Interface contacts:
Residue S58 in protein 1 is in contact with residue F15 in protein 2 (closest heavy-atom distance 4.4 Å).
Residue C35 in protein 1 contacts residue A14 in protein 2 (closest heavy-atom distance 4.0 Å).
Residue C35 in protein 1 is in contact with residue F15 in protein 2 (closest heavy-atom distance 4.0 Å).
Residue M103 in protein 1 contacts residue G12 in protein 2 (closest heavy-atom distance 3.8 Å).
Residue T106 in protein 1 interacts with residue P11 in protein 2 (closest heavy-atom distance 4.0 Å).
Residue H102 in protein 1 interacts with residue R13 in protein 2 (closest heavy-atom distance 3.7 Å).
Residue C54 in protein 1 is in contact with residue F15 in protein 2 (closest heavy-atom distance 4.2 Å).
Residue Y34 in protein 1 interacts with residue F15 in protein 2 (closest heavy-atom distance 4.8 Å).
Residue H102 in protein 1 contacts residue G12 in protein 2 (closest heavy-atom distance 2.8 Å).
Residue R52 in protein 1 interacts with residue R13 in protein 2 (closest heavy-atom distance 3.7 Å).
Residue H102 in protein 1 contacts residue G10 in protein 2 (closest heavy-atom distance 4.2 Å).
Residue N33 in protein 1 interacts with residue F15 in protein 2 (closest heavy-atom distance 3.6 Å).
Residue E56 in protein 1 is in contact with residue F15 in protein 2 (closest heavy-atom distance 3.6 Å).
Residue R52 in protein 1 interacts with residue A14 in protein 2 (closest heavy-atom distance 3.7 Å).
Residue C54 in protein 1 interacts with residue A14 in protein 2 (closest heavy-atom distance 3.5 Å).
Residue S58 in protein 1 interacts with residue A14 in protein 2 (closest heavy-atom distance 3.8 Å).
Residue H102 in protein 1 contacts residue P11 in protein 2 (closest heavy-atom distance 3.2 Å).
Residue H102 in protein 1 contacts residue F15 in protein 2 (closest heavy-atom distance 3.8 Å).
Residue M103 in protein 1 is in contact with residue F15 in protein 2 (closest heavy-atom distance 3.4 Å).
Residue M103 in protein 1 contacts residue P11 in protein 2 (closest heavy-atom distance 3.4 Å).
Residue Y55 in protein 1 interacts with residue F15 in protein 2 (closest heavy-atom distance 3.4 Å).
Residue H102 in protein 1 interacts with residue A14 in protein 2 (closest heavy-atom distance 3.1 Å).

This data describes a binding interaction between two proteins.

Sequence of protein 1:
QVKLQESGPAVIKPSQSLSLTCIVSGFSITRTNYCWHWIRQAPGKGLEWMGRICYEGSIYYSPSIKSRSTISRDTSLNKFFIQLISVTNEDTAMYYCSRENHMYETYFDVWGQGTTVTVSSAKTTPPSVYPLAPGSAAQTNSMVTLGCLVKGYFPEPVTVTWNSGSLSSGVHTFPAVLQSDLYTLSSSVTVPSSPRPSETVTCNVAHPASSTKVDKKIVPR

Sequence of protein 2:
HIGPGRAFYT